The following describes two proteins that form a bound complex.

Sequence of chain A:
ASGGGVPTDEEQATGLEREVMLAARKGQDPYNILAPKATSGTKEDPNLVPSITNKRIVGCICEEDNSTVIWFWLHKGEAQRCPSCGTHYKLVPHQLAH

Sequence of chain B:
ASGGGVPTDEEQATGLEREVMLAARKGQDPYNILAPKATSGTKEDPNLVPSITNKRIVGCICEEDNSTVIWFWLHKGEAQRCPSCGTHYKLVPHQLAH

Contacts between the two chains:
Residue A1 in chain B contacts residue E64 in chain A (closest heavy-atom distance 3.1 Å).
Residue E64 in chain B contacts residue S2 in chain A (closest heavy-atom distance 3.2 Å).
Residue E64 in chain B contacts residue A1 in chain A (closest heavy-atom distance 3.0 Å).
Residue S2 in chain B interacts with residue E64 in chain A (closest heavy-atom distance 3.3 Å).